Sequence of protein 2:
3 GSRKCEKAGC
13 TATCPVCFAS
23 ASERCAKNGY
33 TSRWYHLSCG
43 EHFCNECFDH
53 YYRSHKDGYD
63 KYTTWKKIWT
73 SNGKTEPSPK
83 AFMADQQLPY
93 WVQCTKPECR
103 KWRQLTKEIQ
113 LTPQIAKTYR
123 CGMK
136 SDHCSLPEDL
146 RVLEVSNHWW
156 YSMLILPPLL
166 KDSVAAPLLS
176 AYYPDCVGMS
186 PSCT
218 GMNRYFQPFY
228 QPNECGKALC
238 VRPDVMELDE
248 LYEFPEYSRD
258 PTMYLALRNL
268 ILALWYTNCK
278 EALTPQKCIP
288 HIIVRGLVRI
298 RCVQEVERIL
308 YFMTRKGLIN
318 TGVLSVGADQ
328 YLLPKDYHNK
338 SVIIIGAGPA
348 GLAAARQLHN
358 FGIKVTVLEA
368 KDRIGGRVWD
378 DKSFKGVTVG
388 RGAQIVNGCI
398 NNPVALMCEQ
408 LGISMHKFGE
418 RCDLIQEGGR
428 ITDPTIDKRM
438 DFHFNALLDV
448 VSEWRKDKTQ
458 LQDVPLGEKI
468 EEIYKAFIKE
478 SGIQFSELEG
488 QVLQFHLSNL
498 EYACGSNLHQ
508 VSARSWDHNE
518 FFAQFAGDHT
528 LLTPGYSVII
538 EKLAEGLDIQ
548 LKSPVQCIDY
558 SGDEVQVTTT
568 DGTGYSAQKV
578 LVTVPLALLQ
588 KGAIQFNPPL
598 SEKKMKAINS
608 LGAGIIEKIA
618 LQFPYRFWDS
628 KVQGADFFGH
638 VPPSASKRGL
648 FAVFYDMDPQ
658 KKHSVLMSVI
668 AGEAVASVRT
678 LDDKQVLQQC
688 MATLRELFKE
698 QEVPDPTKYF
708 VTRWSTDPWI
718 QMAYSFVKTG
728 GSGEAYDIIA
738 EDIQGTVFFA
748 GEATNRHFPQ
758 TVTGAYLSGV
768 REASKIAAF

These two protein chains interact to form a complex.

Interface contacts:
Residue N752 in protein 2 contacts residue F7 in protein 1 (closest heavy-atom distance 3.6 Å).
Residue G233 in protein 2 interacts with residue F4 in protein 1 (closest heavy-atom distance 3.2 Å).
Residue R768 in protein 2 contacts residue F7 in protein 1 (closest heavy-atom distance 4.2 Å).
Residue L764 in protein 2 is in contact with residue F7 in protein 1 (closest heavy-atom distance 4.1 Å).
Residue D246 in protein 2 contacts residue S10 in protein 1 (closest heavy-atom distance 3.2 Å).
Residue D246 in protein 2 contacts residue Q11 in protein 1 (closest heavy-atom distance 2.9 Å).
Residue V767 in protein 2 contacts residue L8 in protein 1 (closest heavy-atom distance 4.1 Å).
Residue F519 in protein 2 is in contact with residue H3 in protein 1 (closest heavy-atom distance 3.8 Å).
Residue C237 in protein 2 interacts with residue H6 in protein 1 (closest heavy-atom distance 3.4 Å).
Residue E244 in protein 2 interacts with residue H6 in protein 1 (closest heavy-atom distance 3.1 Å).
Residue D246 in protein 2 is in contact with residue T12 in protein 1 (closest heavy-atom distance 2.7 Å).
Residue R768 in protein 2 is in contact with residue L8 in protein 1 (closest heavy-atom distance 4.4 Å).
Residue F518 in protein 2 interacts with residue H3 in protein 1 (closest heavy-atom distance 2.9 Å).
Residue F755 in protein 2 contacts residue F7 in protein 1 (closest heavy-atom distance 3.7 Å).
Residue L236 in protein 2 contacts residue L8 in protein 1 (closest heavy-atom distance 4.7 Å).
Residue C237 in protein 2 is in contact with residue F4 in protein 1 (closest heavy-atom distance 4.1 Å).
Residue L315 in protein 2 interacts with residue L9 in protein 1 (closest heavy-atom distance 4.1 Å).
Residue K313 in protein 2 interacts with residue Q11 in protein 1 (closest heavy-atom distance 4.3 Å).
Residue C237 in protein 2 contacts residue H5 in protein 1 (closest heavy-atom distance 4.5 Å).
Residue Y227 in protein 2 contacts residue F4 in protein 1 (closest heavy-atom distance 2.9 Å).
Residue L236 in protein 2 is in contact with residue F7 in protein 1 (closest heavy-atom distance 3.7 Å).
Residue H754 in protein 2 interacts with residue H5 in protein 1 (closest heavy-atom distance 4.9 Å).
Residue S765 in protein 2 contacts residue F7 in protein 1 (closest heavy-atom distance 4.9 Å).
Residue V238 in protein 2 interacts with residue L9 in protein 1 (closest heavy-atom distance 4.0 Å).
Residue G314 in protein 2 is in contact with residue L8 in protein 1 (closest heavy-atom distance 3.8 Å).
Residue K313 in protein 2 interacts with residue L9 in protein 1 (closest heavy-atom distance 4.3 Å).
Residue H754 in protein 2 is in contact with residue F7 in protein 1 (closest heavy-atom distance 3.5 Å).
Residue Y249 in protein 2 is in contact with residue T12 in protein 1 (closest heavy-atom distance 4.2 Å).
Residue L245 in protein 2 interacts with residue S10 in protein 1 (closest heavy-atom distance 4.3 Å).
Residue F519 in protein 2 is in contact with residue P2 in protein 1 (closest heavy-atom distance 4.1 Å).
Residue G233 in protein 2 interacts with residue H3 in protein 1 (closest heavy-atom distance 3.6 Å).
Residue D246 in protein 2 contacts residue L9 in protein 1 (closest heavy-atom distance 3.1 Å).
Residue A520 in protein 2 is in contact with residue H3 in protein 1 (closest heavy-atom distance 2.9 Å).
Residue F518 in protein 2 interacts with residue P2 in protein 1 (closest heavy-atom distance 4.0 Å).
Residue E247 in protein 2 is in contact with residue L9 in protein 1 (closest heavy-atom distance 4.0 Å).
Residue V238 in protein 2 contacts residue H6 in protein 1 (closest heavy-atom distance 3.4 Å).
Residue L245 in protein 2 interacts with residue H5 in protein 1 (closest heavy-atom distance 4.2 Å).
Residue E244 in protein 2 interacts with residue L9 in protein 1 (closest heavy-atom distance 3.6 Å).
Residue E244 in protein 2 interacts with residue S10 in protein 1 (closest heavy-atom distance 4.3 Å).
Residue E517 in protein 2 interacts with residue H3 in protein 1 (closest heavy-atom distance 4.2 Å).
Residue A520 in protein 2 contacts residue F4 in protein 1 (closest heavy-atom distance 4.4 Å).
Residue K234 in protein 2 contacts residue F4 in protein 1 (closest heavy-atom distance 4.6 Å).
Residue E231 in protein 2 is in contact with residue F4 in protein 1 (closest heavy-atom distance 3.3 Å).
Residue E244 in protein 2 is in contact with residue H5 in protein 1 (closest heavy-atom distance 4.0 Å).
Residue L245 in protein 2 interacts with residue L9 in protein 1 (closest heavy-atom distance 3.7 Å).
Residue C232 in protein 2 contacts residue F4 in protein 1 (closest heavy-atom distance 3.7 Å).
Residue L315 in protein 2 interacts with residue L8 in protein 1 (closest heavy-atom distance 4.0 Å).
Residue L764 in protein 2 interacts with residue L8 in protein 1 (closest heavy-atom distance 4.2 Å).
Residue L236 in protein 2 contacts residue H6 in protein 1 (closest heavy-atom distance 3.3 Å).
Residue M310 in protein 2 contacts residue L9 in protein 1 (closest heavy-atom distance 4.6 Å).
Residue K313 in protein 2 is in contact with residue L8 in protein 1 (closest heavy-atom distance 3.3 Å).
Residue Y227 in protein 2 is in contact with residue H3 in protein 1 (closest heavy-atom distance 5.0 Å).
Residue L315 in protein 2 contacts residue H6 in protein 1 (closest heavy-atom distance 3.1 Å).
Residue R768 in protein 2 is in contact with residue Q11 in protein 1 (closest heavy-atom distance 3.4 Å).
Residue F309 in protein 2 is in contact with residue L9 in protein 1 (closest heavy-atom distance 3.8 Å).
Residue D246 in protein 2 contacts residue L8 in protein 1 (closest heavy-atom distance 3.6 Å).
Residue K772 in protein 2 interacts with residue Q11 in protein 1 (closest heavy-atom distance 4.3 Å).
Residue Y227 in protein 2 interacts with residue H5 in protein 1 (closest heavy-atom distance 4.8 Å).
Residue K313 in protein 2 interacts with residue T12 in protein 1 (closest heavy-atom distance 4.8 Å).

Sequence of protein 1:
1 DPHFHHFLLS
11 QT